Sequence of protein 1:
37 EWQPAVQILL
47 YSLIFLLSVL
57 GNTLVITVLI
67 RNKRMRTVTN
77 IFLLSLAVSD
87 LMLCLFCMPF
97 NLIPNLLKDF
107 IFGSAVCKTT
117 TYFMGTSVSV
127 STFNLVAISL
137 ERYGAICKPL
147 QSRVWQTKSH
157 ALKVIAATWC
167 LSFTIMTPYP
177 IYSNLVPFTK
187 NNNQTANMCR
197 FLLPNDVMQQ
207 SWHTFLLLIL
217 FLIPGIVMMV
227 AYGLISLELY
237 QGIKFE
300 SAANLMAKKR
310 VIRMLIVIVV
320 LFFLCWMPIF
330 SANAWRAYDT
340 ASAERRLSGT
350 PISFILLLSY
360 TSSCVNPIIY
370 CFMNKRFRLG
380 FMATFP

Residue-level contacts at the interface:
Residue M120 in protein 1 is in contact with residue F8 in protein 2 (closest heavy-atom distance 3.3 Å).
Residue T117 in protein 1 is in contact with residue M6 in protein 2 (closest heavy-atom distance 4.1 Å).
Residue N332 in protein 1 contacts residue W5 in protein 2 (closest heavy-atom distance 3.5 Å).
Residue S347 in protein 1 is in contact with residue M3 in protein 2 (closest heavy-atom distance 3.7 Å).
Residue R335 in protein 1 contacts residue D7 in protein 2 (closest heavy-atom distance 3.3 Å).
Residue L346 in protein 1 interacts with residue W5 in protein 2 (closest heavy-atom distance 3.6 Å).
Residue G121 in protein 1 contacts residue F8 in protein 2 (closest heavy-atom distance 4.0 Å).
Residue Y175 in protein 1 interacts with residue D7 in protein 2 (closest heavy-atom distance 2.8 Å).
Residue S347 in protein 1 is in contact with residue G4 in protein 2 (closest heavy-atom distance 3.0 Å).
Residue F96 in protein 1 contacts residue M6 in protein 2 (closest heavy-atom distance 3.4 Å).
Residue I328 in protein 1 interacts with residue D7 in protein 2 (closest heavy-atom distance 3.7 Å).
Residue L355 in protein 1 interacts with residue F8 in protein 2 (closest heavy-atom distance 3.7 Å).
Residue F197 in protein 1 is in contact with residue D7 in protein 2 (closest heavy-atom distance 3.5 Å).
Residue F329 in protein 1 interacts with residue F8 in protein 2 (closest heavy-atom distance 4.0 Å).
Residue N332 in protein 1 interacts with residue D7 in protein 2 (closest heavy-atom distance 3.1 Å).
Residue E343 in protein 1 is in contact with residue W5 in protein 2 (closest heavy-atom distance 3.9 Å).
Residue L216 in protein 1 interacts with residue F8 in protein 2 (closest heavy-atom distance 4.4 Å).
Residue T116 in protein 1 contacts residue M6 in protein 2 (closest heavy-atom distance 4.8 Å).
Residue V124 in protein 1 is in contact with residue F8 in protein 2 (closest heavy-atom distance 4.3 Å).
Residue E343 in protein 1 interacts with residue M3 in protein 2 (closest heavy-atom distance 3.5 Å).
Residue E343 in protein 1 contacts residue G4 in protein 2 (closest heavy-atom distance 3.7 Å).
Residue M194 in protein 1 interacts with residue M3 in protein 2 (closest heavy-atom distance 3.4 Å).
Residue L355 in protein 1 interacts with residue D7 in protein 2 (closest heavy-atom distance 4.5 Å).
Residue C93 in protein 1 contacts residue F8 in protein 2 (closest heavy-atom distance 3.5 Å).
Residue M194 in protein 1 interacts with residue D1 in protein 2 (closest heavy-atom distance 3.6 Å).
Residue S347 in protein 1 interacts with residue W5 in protein 2 (closest heavy-atom distance 3.5 Å).
Residue R196 in protein 1 contacts residue W5 in protein 2 (closest heavy-atom distance 3.5 Å).
Residue R196 in protein 1 contacts residue G4 in protein 2 (closest heavy-atom distance 3.1 Å).
Residue M120 in protein 1 interacts with residue M6 in protein 2 (closest heavy-atom distance 3.7 Å).
Residue C195 in protein 1 is in contact with residue W5 in protein 2 (closest heavy-atom distance 4.7 Å).
Residue R344 in protein 1 interacts with residue M3 in protein 2 (closest heavy-atom distance 4.8 Å).
Residue F106 in protein 1 interacts with residue M6 in protein 2 (closest heavy-atom distance 4.2 Å).
Residue Y359 in protein 1 is in contact with residue F8 in protein 2 (closest heavy-atom distance 2.7 Å).
Residue R196 in protein 1 interacts with residue M6 in protein 2 (closest heavy-atom distance 3.8 Å).
Residue N332 in protein 1 interacts with residue F8 in protein 2 (closest heavy-atom distance 4.2 Å).
Residue C195 in protein 1 interacts with residue M6 in protein 2 (closest heavy-atom distance 3.3 Å).
Residue R196 in protein 1 contacts residue M3 in protein 2 (closest heavy-atom distance 3.1 Å).
Residue F184 in protein 1 interacts with residue D1 in protein 2 (closest heavy-atom distance 3.7 Å).
Residue R335 in protein 1 contacts residue W5 in protein 2 (closest heavy-atom distance 3.6 Å).
Residue I351 in protein 1 contacts residue W5 in protein 2 (closest heavy-atom distance 3.5 Å).
Residue M172 in protein 1 interacts with residue F8 in protein 2 (closest heavy-atom distance 4.7 Å).
Residue A342 in protein 1 is in contact with residue W5 in protein 2 (closest heavy-atom distance 3.4 Å).
Residue A331 in protein 1 contacts residue W5 in protein 2 (closest heavy-atom distance 3.9 Å).
Residue N97 in protein 1 contacts residue F8 in protein 2 (closest heavy-atom distance 4.0 Å).
Residue L355 in protein 1 contacts residue M6 in protein 2 (closest heavy-atom distance 4.7 Å).
Residue L212 in protein 1 contacts residue F8 in protein 2 (closest heavy-atom distance 4.3 Å).
Residue N97 in protein 1 interacts with residue M6 in protein 2 (closest heavy-atom distance 3.3 Å).
Residue R335 in protein 1 interacts with residue G4 in protein 2 (closest heavy-atom distance 4.5 Å).
Residue W208 in protein 1 is in contact with residue D7 in protein 2 (closest heavy-atom distance 4.9 Å).
Residue I328 in protein 1 interacts with residue F8 in protein 2 (closest heavy-atom distance 4.8 Å).
Residue Y175 in protein 1 interacts with residue F8 in protein 2 (closest heavy-atom distance 3.5 Å).
Residue H209 in protein 1 is in contact with residue D7 in protein 2 (closest heavy-atom distance 3.4 Å).

This data describes a binding interaction between two proteins.

Sequence of protein 2:
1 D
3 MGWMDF